Sequence of protein 2:
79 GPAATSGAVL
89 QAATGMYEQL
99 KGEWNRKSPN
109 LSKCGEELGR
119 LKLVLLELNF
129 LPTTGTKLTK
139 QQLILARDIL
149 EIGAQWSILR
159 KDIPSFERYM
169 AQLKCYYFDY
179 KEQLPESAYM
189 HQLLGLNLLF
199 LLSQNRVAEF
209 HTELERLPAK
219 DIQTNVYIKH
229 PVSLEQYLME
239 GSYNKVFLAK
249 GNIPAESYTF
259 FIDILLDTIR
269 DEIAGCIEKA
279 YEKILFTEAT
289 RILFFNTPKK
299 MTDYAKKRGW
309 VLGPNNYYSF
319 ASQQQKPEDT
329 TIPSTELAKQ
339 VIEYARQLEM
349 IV

Sequence of protein 1:
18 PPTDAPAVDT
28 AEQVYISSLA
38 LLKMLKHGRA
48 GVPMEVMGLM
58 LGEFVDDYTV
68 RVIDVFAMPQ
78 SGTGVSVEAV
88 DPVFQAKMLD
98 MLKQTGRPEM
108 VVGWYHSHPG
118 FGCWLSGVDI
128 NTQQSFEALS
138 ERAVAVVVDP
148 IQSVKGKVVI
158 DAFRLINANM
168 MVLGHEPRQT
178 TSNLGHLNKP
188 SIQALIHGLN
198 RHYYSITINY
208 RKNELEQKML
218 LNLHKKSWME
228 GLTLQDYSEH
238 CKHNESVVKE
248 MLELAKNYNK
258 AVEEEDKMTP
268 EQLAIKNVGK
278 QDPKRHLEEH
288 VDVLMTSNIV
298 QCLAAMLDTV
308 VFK

Interface contacts:
Residue V307 in protein 1 is in contact with residue T333 in protein 2 (closest heavy-atom distance 4.0 Å).
Residue I296 in protein 1 contacts residue L346 in protein 2 (closest heavy-atom distance 3.1 Å).
Residue T306 in protein 1 contacts residue T329 in protein 2 (closest heavy-atom distance 4.8 Å).
Residue V307 in protein 1 contacts residue S332 in protein 2 (closest heavy-atom distance 3.8 Å).
Residue I296 in protein 1 contacts residue V339 in protein 2 (closest heavy-atom distance 3.3 Å).
Residue I296 in protein 1 is in contact with residue Y342 in protein 2 (closest heavy-atom distance 4.7 Å).
Residue C299 in protein 1 interacts with residue V339 in protein 2 (closest heavy-atom distance 4.0 Å).
Residue M303 in protein 1 contacts residue A336 in protein 2 (closest heavy-atom distance 3.8 Å).
Residue M292 in protein 1 contacts residue L346 in protein 2 (closest heavy-atom distance 3.8 Å).
Residue T306 in protein 1 is in contact with residue S332 in protein 2 (closest heavy-atom distance 3.7 Å).
Residue L300 in protein 1 interacts with residue V339 in protein 2 (closest heavy-atom distance 3.7 Å).
Residue K310 in protein 1 is in contact with residue T329 in protein 2 (closest heavy-atom distance 4.0 Å).
Residue M303 in protein 1 interacts with residue L335 in protein 2 (closest heavy-atom distance 3.6 Å).
Residue M303 in protein 1 interacts with residue S332 in protein 2 (closest heavy-atom distance 4.4 Å).
Residue L300 in protein 1 interacts with residue I340 in protein 2 (closest heavy-atom distance 3.5 Å).
Residue L300 in protein 1 is in contact with residue A336 in protein 2 (closest heavy-atom distance 3.5 Å).
Residue M303 in protein 1 contacts residue V339 in protein 2 (closest heavy-atom distance 3.7 Å).

This data describes a binding interaction between two proteins.